This data describes a binding interaction between two proteins.

Residue-level contacts at the interface:
Residue G169 in the second protein interacts with residue L12 in the first protein (closest heavy-atom distance 4.8 Å).
Residue L350 in the second protein interacts with residue L12 in the first protein (closest heavy-atom distance 4.4 Å).
Residue Y170 in the second protein is in contact with residue R15 in the first protein (closest heavy-atom distance 3.2 Å).
Residue F376 in the second protein contacts residue V18 in the first protein (closest heavy-atom distance 4.2 Å).
Residue G147 in the second protein interacts with residue R7 in the first protein (closest heavy-atom distance 4.0 Å).
Residue E168 in the second protein interacts with residue L12 in the first protein (closest heavy-atom distance 5.0 Å).
Residue H174 in the second protein interacts with residue I26 in the first protein (closest heavy-atom distance 3.4 Å).
Residue L172 in the second protein is in contact with residue I26 in the first protein (closest heavy-atom distance 3.8 Å).
Residue L347 in the second protein is in contact with residue L12 in the first protein (closest heavy-atom distance 4.3 Å).
Residue S146 in the second protein contacts residue R7 in the first protein (closest heavy-atom distance 4.9 Å).
Residue Y170 in the second protein is in contact with residue P16 in the first protein (closest heavy-atom distance 4.2 Å).
Residue A145 in the second protein is in contact with residue I4 in the first protein (closest heavy-atom distance 3.8 Å).
Residue P173 in the second protein contacts residue L27 in the first protein (closest heavy-atom distance 4.3 Å).
Residue D287 in the second protein contacts residue I26 in the first protein (closest heavy-atom distance 4.5 Å).
Residue D287 in the second protein is in contact with residue K25 in the first protein (closest heavy-atom distance 3.7 Å).
Residue I290 in the second protein is in contact with residue I26 in the first protein (closest heavy-atom distance 3.6 Å).
Residue G24 in the second protein is in contact with residue R2 in the first protein (closest heavy-atom distance 4.7 Å).
Residue S345 in the second protein contacts residue K5 in the first protein (closest heavy-atom distance 4.9 Å).
Residue G147 in the second protein interacts with residue I4 in the first protein (closest heavy-atom distance 3.6 Å).
Residue K285 in the second protein interacts with residue I28 in the first protein (closest heavy-atom distance 5.0 Å).
Residue Y167 in the second protein is in contact with residue R24 in the first protein (closest heavy-atom distance 3.0 Å).
Residue I290 in the second protein is in contact with residue R24 in the first protein (closest heavy-atom distance 4.9 Å).
Residue D287 in the second protein is in contact with residue R24 in the first protein (closest heavy-atom distance 4.1 Å).
Residue I346 in the second protein is in contact with residue L8 in the first protein (closest heavy-atom distance 3.8 Å).
Residue T149 in the second protein interacts with residue L8 in the first protein (closest heavy-atom distance 3.6 Å).
Residue S349 in the second protein is in contact with residue K5 in the first protein (closest heavy-atom distance 2.8 Å).
Residue L350 in the second protein contacts residue L8 in the first protein (closest heavy-atom distance 4.0 Å).
Residue L350 in the second protein interacts with residue T9 in the first protein (closest heavy-atom distance 3.6 Å).
Residue Y144 in the second protein is in contact with residue I4 in the first protein (closest heavy-atom distance 3.6 Å).
Residue T149 in the second protein contacts residue K11 in the first protein (closest heavy-atom distance 3.8 Å).
Residue T352 in the second protein is in contact with residue T9 in the first protein (closest heavy-atom distance 4.1 Å).
Residue L350 in the second protein is in contact with residue K5 in the first protein (closest heavy-atom distance 3.9 Å).
Residue G24 in the second protein is in contact with residue K5 in the first protein (closest heavy-atom distance 4.2 Å).
Residue Y144 in the second protein contacts residue R15 in the first protein (closest heavy-atom distance 4.4 Å).
Residue H174 in the second protein is in contact with residue L27 in the first protein (closest heavy-atom distance 4.9 Å).
Residue I346 in the second protein is in contact with residue I4 in the first protein (closest heavy-atom distance 3.9 Å).
Residue G169 in the second protein is in contact with residue R15 in the first protein (closest heavy-atom distance 3.5 Å).
Residue Y167 in the second protein interacts with residue I26 in the first protein (closest heavy-atom distance 3.8 Å).
Residue G147 in the second protein contacts residue L8 in the first protein (closest heavy-atom distance 4.6 Å).
Residue G147 in the second protein interacts with residue K11 in the first protein (closest heavy-atom distance 2.8 Å).
Residue Y170 in the second protein contacts residue L27 in the first protein (closest heavy-atom distance 4.5 Å).
Residue E168 in the second protein is in contact with residue L21 in the first protein (closest heavy-atom distance 4.4 Å).
Residue Y170 in the second protein interacts with residue V18 in the first protein (closest heavy-atom distance 3.8 Å).
Residue Y170 in the second protein contacts residue L21 in the first protein (closest heavy-atom distance 3.4 Å).
Residue Y144 in the second protein interacts with residue L12 in the first protein (closest heavy-atom distance 3.9 Å).
Residue E168 in the second protein interacts with residue P16 in the first protein (closest heavy-atom distance 3.4 Å).
Residue R148 in the second protein is in contact with residue L8 in the first protein (closest heavy-atom distance 4.0 Å).
Residue E168 in the second protein contacts residue Q14 in the first protein (closest heavy-atom distance 4.9 Å).
Residue H174 in the second protein contacts residue I28 in the first protein (closest heavy-atom distance 3.8 Å).
Residue S146 in the second protein contacts residue I4 in the first protein (closest heavy-atom distance 3.6 Å).
Residue L172 in the second protein interacts with residue L27 in the first protein (closest heavy-atom distance 3.6 Å).
Residue R148 in the second protein contacts residue K11 in the first protein (closest heavy-atom distance 3.8 Å).
Residue Y144 in the second protein contacts residue L8 in the first protein (closest heavy-atom distance 3.7 Å).
Residue E168 in the second protein interacts with residue R15 in the first protein (closest heavy-atom distance 3.0 Å).
Residue I346 in the second protein contacts residue K5 in the first protein (closest heavy-atom distance 3.9 Å).
Residue L347 in the second protein interacts with residue L8 in the first protein (closest heavy-atom distance 4.8 Å).
Residue E168 in the second protein is in contact with residue K11 in the first protein (closest heavy-atom distance 4.4 Å).
Residue T149 in the second protein is in contact with residue L12 in the first protein (closest heavy-atom distance 3.8 Å).
Residue A171 in the second protein is in contact with residue L27 in the first protein (closest heavy-atom distance 3.7 Å).
Residue Y167 in the second protein is in contact with residue L21 in the first protein (closest heavy-atom distance 3.7 Å).

Sequence of the first protein:
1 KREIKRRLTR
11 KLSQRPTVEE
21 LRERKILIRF

Sequence of the second protein:
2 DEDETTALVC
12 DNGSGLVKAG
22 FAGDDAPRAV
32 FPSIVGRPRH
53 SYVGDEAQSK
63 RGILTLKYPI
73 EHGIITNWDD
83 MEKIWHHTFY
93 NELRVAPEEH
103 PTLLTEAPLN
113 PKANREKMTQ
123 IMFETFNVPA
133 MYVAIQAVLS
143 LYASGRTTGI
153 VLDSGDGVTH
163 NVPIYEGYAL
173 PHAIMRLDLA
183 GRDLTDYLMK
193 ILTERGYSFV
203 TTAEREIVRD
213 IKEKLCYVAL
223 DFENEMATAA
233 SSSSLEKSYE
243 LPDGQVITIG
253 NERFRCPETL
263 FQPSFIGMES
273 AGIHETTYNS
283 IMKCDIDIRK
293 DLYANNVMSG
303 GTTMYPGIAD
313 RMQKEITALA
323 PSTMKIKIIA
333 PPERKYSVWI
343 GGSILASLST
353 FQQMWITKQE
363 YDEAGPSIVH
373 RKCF